This data describes a binding interaction between two proteins.

Residue-level contacts at the interface:
Residue F149 in chain A is in contact with residue S68 in chain B (closest heavy-atom distance 3.4 Å).
Residue D169 in chain A contacts residue Y54 in chain B (closest heavy-atom distance 2.4 Å).
Residue N141 in chain A contacts residue N76 in chain B (closest heavy-atom distance 3.2 Å).
Residue E155 in chain A contacts residue K62 in chain B (closest heavy-atom distance 2.8 Å).
Residue D127 in chain A is in contact with residue N100 in chain B (closest heavy-atom distance 3.2 Å).
Residue I138 in chain A is in contact with residue Y106 in chain B (closest heavy-atom distance 3.2 Å).
Residue Y156 in chain A interacts with residue L65 in chain B (closest heavy-atom distance 3.8 Å).
Residue F171 in chain A interacts with residue S64 in chain B (closest heavy-atom distance 3.5 Å).
Residue N130 in chain A contacts residue Y96 in chain B (closest heavy-atom distance 3.5 Å).
Residue H165 in chain A contacts residue Y54 in chain B (closest heavy-atom distance 3.6 Å).
Residue F170 in chain A contacts residue K59 in chain B (closest heavy-atom distance 3.2 Å).
Residue F149 in chain A is in contact with residue L67 in chain B (closest heavy-atom distance 3.5 Å).
Residue F171 in chain A is in contact with residue L65 in chain B (closest heavy-atom distance 3.5 Å).
Residue Y146 in chain A interacts with residue S68 in chain B (closest heavy-atom distance 3.7 Å).
Residue Y146 in chain A interacts with residue I70 in chain B (closest heavy-atom distance 3.2 Å).
Residue E175 in chain A contacts residue R57 in chain B (closest heavy-atom distance 2.7 Å).
Residue S133 in chain A interacts with residue I93 in chain B (closest heavy-atom distance 3.6 Å).
Residue N130 in chain A interacts with residue I93 in chain B (closest heavy-atom distance 3.5 Å).
Residue F170 in chain A is in contact with residue L65 in chain B (closest heavy-atom distance 3.1 Å).
Residue N141 in chain A contacts residue Q79 in chain B (closest heavy-atom distance 3.0 Å).
Residue L174 in chain A interacts with residue L66 in chain B (closest heavy-atom distance 3.7 Å).
Residue D161 in chain A is in contact with residue K52 in chain B (closest heavy-atom distance 2.9 Å).
Residue A142 in chain A contacts residue N76 in chain B (closest heavy-atom distance 3.6 Å).
Residue E152 in chain A is in contact with residue M63 in chain B (closest heavy-atom distance 3.6 Å).
Residue H135 in chain A contacts residue L108 in chain B (closest heavy-atom distance 3.1 Å).
Residue R172 in chain A contacts residue L66 in chain B (closest heavy-atom distance 3.5 Å).
Residue E131 in chain A interacts with residue I101 in chain B (closest heavy-atom distance 3.5 Å).
Residue N130 in chain A contacts residue R89 in chain B (closest heavy-atom distance 2.4 Å).
Residue I128 in chain A is in contact with residue A119 in chain B (closest heavy-atom distance 3.8 Å).
Residue F134 in chain A interacts with residue K81 in chain B (closest heavy-atom distance 3.7 Å).
Residue Y162 in chain A is in contact with residue K52 in chain B (closest heavy-atom distance 3.6 Å).
Residue E166 in chain A interacts with residue K59 in chain B (closest heavy-atom distance 3.3 Å).
Residue E129 in chain A is in contact with residue R89 in chain B (closest heavy-atom distance 3.8 Å).
Residue D161 in chain A interacts with residue F51 in chain B (closest heavy-atom distance 3.2 Å).
Residue E131 in chain A interacts with residue N115 in chain B (closest heavy-atom distance 3.5 Å).
Residue H135 in chain A is in contact with residue Q110 in chain B (closest heavy-atom distance 3.5 Å).
Residue F171 in chain A interacts with residue L66 in chain B (closest heavy-atom distance 3.8 Å).
Residue E166 in chain A contacts residue K52 in chain B (closest heavy-atom distance 3.6 Å).
Residue I128 in chain A contacts residue N115 in chain B (closest heavy-atom distance 3.5 Å).
Residue N130 in chain A is in contact with residue V97 in chain B (closest heavy-atom distance 3.3 Å).
Residue R172 in chain A interacts with residue S64 in chain B (closest heavy-atom distance 2.7 Å).
Residue F170 in chain A is in contact with residue S64 in chain B (closest heavy-atom distance 3.6 Å).
Residue D127 in chain A interacts with residue I101 in chain B (closest heavy-atom distance 3.7 Å).
Residue D161 in chain A is in contact with residue L50 in chain B (closest heavy-atom distance 3.1 Å).
Residue F134 in chain A is in contact with residue L108 in chain B (closest heavy-atom distance 3.7 Å).
Residue I138 in chain A is in contact with residue I72 in chain B (closest heavy-atom distance 3.7 Å).
Residue D169 in chain A is in contact with residue R57 in chain B (closest heavy-atom distance 3.2 Å).
Residue D145 in chain A is in contact with residue N76 in chain B (closest heavy-atom distance 3.7 Å).
Residue F134 in chain A interacts with residue V97 in chain B (closest heavy-atom distance 3.8 Å).
Residue E166 in chain A interacts with residue Y54 in chain B (closest heavy-atom distance 3.4 Å).
Residue F134 in chain A contacts residue W77 in chain B (closest heavy-atom distance 3.8 Å).
Residue Y162 in chain A contacts residue F51 in chain B (closest heavy-atom distance 3.7 Å).
Residue W139 in chain A interacts with residue L108 in chain B (closest heavy-atom distance 3.1 Å).
Residue I128 in chain A contacts residue Y120 in chain B (closest heavy-atom distance 3.8 Å).
Residue L132 in chain A is in contact with residue Q110 in chain B (closest heavy-atom distance 3.3 Å).
Residue D127 in chain A interacts with residue Y96 in chain B (closest heavy-atom distance 3.0 Å).
Residue F149 in chain A interacts with residue L65 in chain B (closest heavy-atom distance 3.1 Å).
Residue L163 in chain A contacts residue F51 in chain B (closest heavy-atom distance 3.7 Å).
Residue F134 in chain A contacts residue Y106 in chain B (closest heavy-atom distance 3.8 Å).
Residue E152 in chain A interacts with residue K62 in chain B (closest heavy-atom distance 3.7 Å).

Sequence of chain A:
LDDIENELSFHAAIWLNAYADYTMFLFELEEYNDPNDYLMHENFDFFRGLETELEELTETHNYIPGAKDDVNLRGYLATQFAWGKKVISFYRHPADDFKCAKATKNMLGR

Sequence of chain B:
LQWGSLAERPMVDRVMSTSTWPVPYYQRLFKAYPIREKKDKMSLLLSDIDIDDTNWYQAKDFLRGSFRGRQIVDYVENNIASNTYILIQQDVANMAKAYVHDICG